Sequence of protein 1:
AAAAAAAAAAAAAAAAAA

Interface contacts:
Residue D327 in protein 2 interacts with residue A8 in protein 1 (closest heavy-atom distance 4.2 Å).
Residue H321 in protein 2 is in contact with residue A16 in protein 1 (closest heavy-atom distance 3.9 Å).
Residue H321 in protein 2 interacts with residue A17 in protein 1 (closest heavy-atom distance 3.4 Å).
Residue K328 in protein 2 interacts with residue A18 in protein 1 (closest heavy-atom distance 4.7 Å).
Residue F320 in protein 2 contacts residue A15 in protein 1 (closest heavy-atom distance 4.8 Å).
Residue F325 in protein 2 interacts with residue A17 in protein 1 (closest heavy-atom distance 3.2 Å).
Residue F320 in protein 2 is in contact with residue A16 in protein 1 (closest heavy-atom distance 3.8 Å).
Residue F320 in protein 2 contacts residue A17 in protein 1 (closest heavy-atom distance 4.0 Å).
Residue H321 in protein 2 contacts residue A18 in protein 1 (closest heavy-atom distance 3.1 Å).

Sequence of protein 2:
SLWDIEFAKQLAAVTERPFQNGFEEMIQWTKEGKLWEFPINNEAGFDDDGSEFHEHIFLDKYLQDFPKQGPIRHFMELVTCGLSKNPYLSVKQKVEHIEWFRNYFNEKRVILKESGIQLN

These two protein chains interact to form a complex.